Sequence of chain A:
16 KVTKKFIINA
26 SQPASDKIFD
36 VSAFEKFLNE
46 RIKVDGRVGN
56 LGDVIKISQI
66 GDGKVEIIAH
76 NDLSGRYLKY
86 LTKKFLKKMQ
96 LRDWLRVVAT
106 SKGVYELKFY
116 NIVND

This data describes a binding interaction between two proteins.

Sequence of chain B:
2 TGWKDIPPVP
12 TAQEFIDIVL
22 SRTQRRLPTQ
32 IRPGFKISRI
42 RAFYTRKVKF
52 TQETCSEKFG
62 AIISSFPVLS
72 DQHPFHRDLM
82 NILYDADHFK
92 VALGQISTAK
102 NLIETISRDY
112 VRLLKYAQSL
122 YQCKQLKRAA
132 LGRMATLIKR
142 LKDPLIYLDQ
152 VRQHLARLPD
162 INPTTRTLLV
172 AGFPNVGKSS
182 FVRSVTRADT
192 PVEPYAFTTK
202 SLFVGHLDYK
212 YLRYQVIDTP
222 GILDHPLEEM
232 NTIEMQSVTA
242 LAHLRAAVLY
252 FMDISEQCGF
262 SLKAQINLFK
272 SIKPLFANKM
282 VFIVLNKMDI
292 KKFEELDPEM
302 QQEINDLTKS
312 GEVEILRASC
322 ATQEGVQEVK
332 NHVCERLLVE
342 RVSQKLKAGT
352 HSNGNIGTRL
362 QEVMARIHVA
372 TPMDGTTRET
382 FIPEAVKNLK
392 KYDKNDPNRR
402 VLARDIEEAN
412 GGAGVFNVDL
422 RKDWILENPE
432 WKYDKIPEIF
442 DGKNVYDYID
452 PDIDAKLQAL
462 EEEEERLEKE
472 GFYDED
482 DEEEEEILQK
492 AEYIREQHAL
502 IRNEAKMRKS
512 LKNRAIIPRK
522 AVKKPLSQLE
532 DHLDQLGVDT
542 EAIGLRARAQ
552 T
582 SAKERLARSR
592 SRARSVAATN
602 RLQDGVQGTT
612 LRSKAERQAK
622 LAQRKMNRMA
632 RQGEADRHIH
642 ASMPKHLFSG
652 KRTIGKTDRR

Interface contacts:
Residue A550 in chain B interacts with residue I117 in chain A (closest heavy-atom distance 3.7 Å).
Residue A550 in chain B interacts with residue N119 in chain A (closest heavy-atom distance 4.4 Å).
Residue P526 in chain B contacts residue I117 in chain A (closest heavy-atom distance 4.9 Å).
Residue K525 in chain B contacts residue D98 in chain A (closest heavy-atom distance 3.5 Å).
Residue L537 in chain B contacts residue Q95 in chain A (closest heavy-atom distance 4.3 Å).
Residue L527 in chain B is in contact with residue N119 in chain A (closest heavy-atom distance 4.1 Å).
Residue K525 in chain B is in contact with residue I117 in chain A (closest heavy-atom distance 3.5 Å).
Residue L537 in chain B interacts with residue M94 in chain A (closest heavy-atom distance 4.4 Å).
Residue V523 in chain B interacts with residue N116 in chain A (closest heavy-atom distance 4.6 Å).
Residue L527 in chain B contacts residue D120 in chain A (closest heavy-atom distance 4.5 Å).
Residue I544 in chain B is in contact with residue I33 in chain A (closest heavy-atom distance 4.8 Å).
Residue L530 in chain B interacts with residue W99 in chain A (closest heavy-atom distance 3.6 Å).
Residue R520 in chain B interacts with residue Y115 in chain A (closest heavy-atom distance 3.6 Å).
Residue V539 in chain B interacts with residue K32 in chain A (closest heavy-atom distance 4.1 Å).
Residue S528 in chain B is in contact with residue D120 in chain A (closest heavy-atom distance 2.7 Å).
Residue H533 in chain B is in contact with residue W99 in chain A (closest heavy-atom distance 3.2 Å).
Residue Q551 in chain B contacts residue N116 in chain A (closest heavy-atom distance 3.7 Å).
Residue R509 in chain B interacts with residue K92 in chain A (closest heavy-atom distance 4.8 Å).
Residue Q529 in chain B is in contact with residue W99 in chain A (closest heavy-atom distance 4.1 Å).
Residue L527 in chain B interacts with residue I117 in chain A (closest heavy-atom distance 3.8 Å).
Residue K525 in chain B contacts residue N116 in chain A (closest heavy-atom distance 2.9 Å).
Residue I502 in chain B contacts residue Q95 in chain A (closest heavy-atom distance 4.7 Å).
Residue L534 in chain B interacts with residue L96 in chain A (closest heavy-atom distance 4.6 Å).
Residue I502 in chain B contacts residue K92 in chain A (closest heavy-atom distance 4.3 Å).
Residue T552 in chain B interacts with residue N119 in chain A (closest heavy-atom distance 4.7 Å).
Residue P526 in chain B is in contact with residue D120 in chain A (closest heavy-atom distance 3.9 Å).
Residue V539 in chain B contacts residue I33 in chain A (closest heavy-atom distance 3.9 Å).
Residue Q551 in chain B contacts residue V118 in chain A (closest heavy-atom distance 3.6 Å).
Residue L537 in chain B interacts with residue L96 in chain A (closest heavy-atom distance 3.8 Å).
Residue K525 in chain B contacts residue V118 in chain A (closest heavy-atom distance 3.0 Å).
Residue R509 in chain B is in contact with residue D98 in chain A (closest heavy-atom distance 4.5 Å).
Residue L546 in chain B contacts residue F114 in chain A (closest heavy-atom distance 4.5 Å).
Residue A550 in chain B is in contact with residue V118 in chain A (closest heavy-atom distance 4.8 Å).
Residue D540 in chain B is in contact with residue D31 in chain A (closest heavy-atom distance 4.9 Å).
Residue K525 in chain B contacts residue Y115 in chain A (closest heavy-atom distance 3.9 Å).
Residue L530 in chain B is in contact with residue F114 in chain A (closest heavy-atom distance 3.9 Å).
Residue P526 in chain B contacts residue V118 in chain A (closest heavy-atom distance 4.0 Å).
Residue K521 in chain B is in contact with residue Y115 in chain A (closest heavy-atom distance 3.8 Å).
Residue L534 in chain B contacts residue F114 in chain A (closest heavy-atom distance 4.2 Å).
Residue Q551 in chain B contacts residue N119 in chain A (closest heavy-atom distance 3.0 Å).
Residue K524 in chain B is in contact with residue I117 in chain A (closest heavy-atom distance 3.9 Å).
Residue K524 in chain B contacts residue N116 in chain A (closest heavy-atom distance 3.6 Å).
Residue I544 in chain B contacts residue D31 in chain A (closest heavy-atom distance 3.2 Å).
Residue K525 in chain B is in contact with residue W99 in chain A (closest heavy-atom distance 3.7 Å).
Residue R549 in chain B contacts residue D31 in chain A (closest heavy-atom distance 3.4 Å).
Residue R520 in chain B interacts with residue D98 in chain A (closest heavy-atom distance 3.1 Å).
Residue Q551 in chain B is in contact with residue I117 in chain A (closest heavy-atom distance 2.9 Å).
Residue R549 in chain B interacts with residue F114 in chain A (closest heavy-atom distance 4.6 Å).
Residue H533 in chain B contacts residue L96 in chain A (closest heavy-atom distance 4.9 Å).
Residue H533 in chain B contacts residue Q95 in chain A (closest heavy-atom distance 2.9 Å).
Residue P526 in chain B interacts with residue W99 in chain A (closest heavy-atom distance 4.8 Å).
Residue K524 in chain B is in contact with residue V118 in chain A (closest heavy-atom distance 3.9 Å).
Residue L527 in chain B interacts with residue V118 in chain A (closest heavy-atom distance 3.2 Å).
Residue R549 in chain B contacts residue I117 in chain A (closest heavy-atom distance 4.4 Å).
Residue L534 in chain B interacts with residue I33 in chain A (closest heavy-atom distance 3.7 Å).
Residue R549 in chain B contacts residue Q27 in chain A (closest heavy-atom distance 2.7 Å).
Residue R520 in chain B is in contact with residue R97 in chain A (closest heavy-atom distance 3.3 Å).
Residue K521 in chain B is in contact with residue R101 in chain A (closest heavy-atom distance 3.5 Å).
Residue V539 in chain B interacts with residue D31 in chain A (closest heavy-atom distance 3.6 Å).
Residue L530 in chain B is in contact with residue I117 in chain A (closest heavy-atom distance 3.7 Å).